Sequence of protein 2:
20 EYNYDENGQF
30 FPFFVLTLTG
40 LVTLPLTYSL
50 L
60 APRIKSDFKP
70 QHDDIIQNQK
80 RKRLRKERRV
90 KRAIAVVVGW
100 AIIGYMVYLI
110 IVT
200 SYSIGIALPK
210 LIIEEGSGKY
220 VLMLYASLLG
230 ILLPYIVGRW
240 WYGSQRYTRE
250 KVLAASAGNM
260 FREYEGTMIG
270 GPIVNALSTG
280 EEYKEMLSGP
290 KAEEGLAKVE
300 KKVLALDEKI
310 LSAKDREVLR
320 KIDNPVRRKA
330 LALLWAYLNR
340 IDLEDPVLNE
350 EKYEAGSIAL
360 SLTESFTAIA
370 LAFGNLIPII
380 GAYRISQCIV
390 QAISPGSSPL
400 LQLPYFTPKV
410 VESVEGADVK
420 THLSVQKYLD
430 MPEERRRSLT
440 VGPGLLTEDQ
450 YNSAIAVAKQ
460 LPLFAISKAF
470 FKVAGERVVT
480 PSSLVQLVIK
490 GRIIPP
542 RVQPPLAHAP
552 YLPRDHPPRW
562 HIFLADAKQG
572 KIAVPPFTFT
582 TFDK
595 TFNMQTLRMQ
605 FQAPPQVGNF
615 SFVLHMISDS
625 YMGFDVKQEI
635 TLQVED

The following describes two proteins that form a bound complex.

Sequence of protein 1:
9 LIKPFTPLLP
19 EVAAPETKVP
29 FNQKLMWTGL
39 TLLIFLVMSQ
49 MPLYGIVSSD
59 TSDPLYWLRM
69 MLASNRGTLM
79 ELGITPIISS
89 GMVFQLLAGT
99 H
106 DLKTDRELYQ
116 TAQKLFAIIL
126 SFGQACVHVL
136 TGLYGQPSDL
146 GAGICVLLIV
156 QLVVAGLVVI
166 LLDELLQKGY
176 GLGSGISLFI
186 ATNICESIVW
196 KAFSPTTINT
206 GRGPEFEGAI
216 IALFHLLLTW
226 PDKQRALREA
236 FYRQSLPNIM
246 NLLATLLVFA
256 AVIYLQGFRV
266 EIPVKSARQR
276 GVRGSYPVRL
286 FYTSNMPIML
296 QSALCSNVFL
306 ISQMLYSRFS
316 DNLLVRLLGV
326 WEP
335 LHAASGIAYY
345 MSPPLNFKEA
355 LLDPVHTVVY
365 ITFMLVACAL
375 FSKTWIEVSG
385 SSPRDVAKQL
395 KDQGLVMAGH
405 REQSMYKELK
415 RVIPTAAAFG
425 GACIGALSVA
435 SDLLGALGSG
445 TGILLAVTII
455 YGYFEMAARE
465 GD

Interface contacts:
Residue Q244 in protein 2 contacts residue Q31 in protein 1 (closest heavy-atom distance 4.2 Å).
Residue S482 in protein 2 is in contact with residue Q274 in protein 1 (closest heavy-atom distance 4.3 Å).
Residue A206 in protein 2 is in contact with residue P200 in protein 1 (closest heavy-atom distance 3.7 Å).
Residue Y201 in protein 2 is in contact with residue N204 in protein 1 (closest heavy-atom distance 3.4 Å).
Residue F33 in protein 2 contacts residue I216 in protein 1 (closest heavy-atom distance 4.2 Å).
Residue S202 in protein 2 interacts with residue I203 in protein 1 (closest heavy-atom distance 3.8 Å).
Residue G204 in protein 2 contacts residue T202 in protein 1 (closest heavy-atom distance 2.8 Å).
Residue T36 in protein 2 is in contact with residue I216 in protein 1 (closest heavy-atom distance 3.8 Å).
Residue G204 in protein 2 interacts with residue T201 in protein 1 (closest heavy-atom distance 3.6 Å).
Residue A473 in protein 2 contacts residue G276 in protein 1 (closest heavy-atom distance 3.4 Å).
Residue W240 in protein 2 is in contact with residue W35 in protein 1 (closest heavy-atom distance 4.1 Å).
Residue S200 in protein 2 interacts with residue G206 in protein 1 (closest heavy-atom distance 4.0 Å).
Residue L483 in protein 2 interacts with residue V277 in protein 1 (closest heavy-atom distance 4.8 Å).
Residue Q606 in protein 2 contacts residue Q274 in protein 1 (closest heavy-atom distance 4.5 Å).
Residue T36 in protein 2 interacts with residue I215 in protein 1 (closest heavy-atom distance 4.4 Å).
Residue Y201 in protein 2 is in contact with residue I203 in protein 1 (closest heavy-atom distance 3.4 Å).
Residue Y224 in protein 2 interacts with residue V45 in protein 1 (closest heavy-atom distance 4.0 Å).
Residue L228 in protein 2 interacts with residue V45 in protein 1 (closest heavy-atom distance 3.9 Å).
Residue S481 in protein 2 interacts with residue Q274 in protein 1 (closest heavy-atom distance 3.2 Å).
Residue S202 in protein 2 contacts residue N204 in protein 1 (closest heavy-atom distance 2.8 Å).
Residue F32 in protein 2 contacts residue L223 in protein 1 (closest heavy-atom distance 3.5 Å).
Residue T479 in protein 2 is in contact with residue R275 in protein 1 (closest heavy-atom distance 4.3 Å).
Residue F29 in protein 2 interacts with residue F211 in protein 1 (closest heavy-atom distance 3.6 Å).
Residue T36 in protein 2 interacts with residue F219 in protein 1 (closest heavy-atom distance 3.7 Å).
Residue V236 in protein 2 is in contact with residue L38 in protein 1 (closest heavy-atom distance 4.3 Å).
Residue W240 in protein 2 contacts residue M34 in protein 1 (closest heavy-atom distance 4.4 Å).
Residue F33 in protein 2 is in contact with residue F198 in protein 1 (closest heavy-atom distance 4.5 Å).
Residue I203 in protein 2 is in contact with residue T202 in protein 1 (closest heavy-atom distance 3.3 Å).
Residue F33 in protein 2 contacts residue F211 in protein 1 (closest heavy-atom distance 4.6 Å).
Residue I205 in protein 2 interacts with residue T202 in protein 1 (closest heavy-atom distance 4.1 Å).
Residue A206 in protein 2 contacts residue F211 in protein 1 (closest heavy-atom distance 3.7 Å).
Residue L232 in protein 2 interacts with residue L38 in protein 1 (closest heavy-atom distance 4.3 Å).
Residue V472 in protein 2 interacts with residue G276 in protein 1 (closest heavy-atom distance 4.5 Å).
Residue W239 in protein 2 interacts with residue N30 in protein 1 (closest heavy-atom distance 3.7 Å).
Residue F32 in protein 2 contacts residue H220 in protein 1 (closest heavy-atom distance 4.2 Å).
Residue V236 in protein 2 interacts with residue M34 in protein 1 (closest heavy-atom distance 4.3 Å).
Residue E475 in protein 2 is in contact with residue R275 in protein 1 (closest heavy-atom distance 3.2 Å).
Residue L35 in protein 2 interacts with residue F219 in protein 1 (closest heavy-atom distance 4.0 Å).
Residue L483 in protein 2 is in contact with residue R275 in protein 1 (closest heavy-atom distance 3.8 Å).
Residue W239 in protein 2 contacts residue Q31 in protein 1 (closest heavy-atom distance 4.2 Å).
Residue L232 in protein 2 interacts with residue L41 in protein 1 (closest heavy-atom distance 3.7 Å).
Residue I203 in protein 2 is in contact with residue I203 in protein 1 (closest heavy-atom distance 3.7 Å).
Residue W239 in protein 2 interacts with residue M34 in protein 1 (closest heavy-atom distance 3.8 Å).
Residue Y224 in protein 2 is in contact with residue M49 in protein 1 (closest heavy-atom distance 4.2 Å).
Residue F29 in protein 2 contacts residue H220 in protein 1 (closest heavy-atom distance 3.6 Å).
Residue S482 in protein 2 is in contact with residue R275 in protein 1 (closest heavy-atom distance 3.0 Å).
Residue Y201 in protein 2 contacts residue T205 in protein 1 (closest heavy-atom distance 3.7 Å).
Residue F32 in protein 2 interacts with residue F211 in protein 1 (closest heavy-atom distance 4.6 Å).
Residue F33 in protein 2 contacts residue P200 in protein 1 (closest heavy-atom distance 4.4 Å).
Residue S200 in protein 2 interacts with residue T205 in protein 1 (closest heavy-atom distance 3.4 Å).
Residue G204 in protein 2 is in contact with residue P200 in protein 1 (closest heavy-atom distance 4.5 Å).
Residue I203 in protein 2 interacts with residue T201 in protein 1 (closest heavy-atom distance 4.7 Å).
Residue W240 in protein 2 contacts residue Q31 in protein 1 (closest heavy-atom distance 3.2 Å).
Residue V472 in protein 2 interacts with residue R275 in protein 1 (closest heavy-atom distance 4.6 Å).
Residue S202 in protein 2 contacts residue T202 in protein 1 (closest heavy-atom distance 4.3 Å).
Residue F29 in protein 2 interacts with residue P209 in protein 1 (closest heavy-atom distance 3.4 Å).
Residue Y21 in protein 2 contacts residue T201 in protein 1 (closest heavy-atom distance 4.2 Å).
Residue I205 in protein 2 interacts with residue P200 in protein 1 (closest heavy-atom distance 4.4 Å).
Residue S200 in protein 2 interacts with residue N204 in protein 1 (closest heavy-atom distance 3.8 Å).
Residue L40 in protein 2 is in contact with residue F198 in protein 1 (closest heavy-atom distance 4.0 Å).